Interface contacts:
Residue R7 in chain B contacts residue V10 in chain A (closest heavy-atom distance 4.5 Å).
Residue V8 in chain B contacts residue D11 in chain A (closest heavy-atom distance 4.2 Å).
Residue L100 in chain B interacts with residue D11 in chain A (closest heavy-atom distance 4.8 Å).
Residue L104 in chain B interacts with residue D11 in chain A (closest heavy-atom distance 4.1 Å).
Residue K10 in chain B is in contact with residue R7 in chain A (closest heavy-atom distance 3.0 Å).
Residue V8 in chain B contacts residue V10 in chain A (closest heavy-atom distance 4.8 Å).
Residue F9 in chain B is in contact with residue R7 in chain A (closest heavy-atom distance 3.5 Å).
Residue K11 in chain B contacts residue F5 in chain A (closest heavy-atom distance 4.7 Å).
Residue K107 in chain B contacts residue V10 in chain A (closest heavy-atom distance 3.3 Å).
Residue K107 in chain B interacts with residue D11 in chain A (closest heavy-atom distance 3.8 Å).
Residue K10 in chain B is in contact with residue F5 in chain A (closest heavy-atom distance 4.5 Å).
Residue R103 in chain B interacts with residue D11 in chain A (closest heavy-atom distance 3.8 Å).
Residue V8 in chain B interacts with residue R7 in chain A (closest heavy-atom distance 4.2 Å).
Residue R7 in chain B contacts residue D11 in chain A (closest heavy-atom distance 4.7 Å).
Residue A12 in chain B contacts residue R7 in chain A (closest heavy-atom distance 4.6 Å).

Sequence of chain B:
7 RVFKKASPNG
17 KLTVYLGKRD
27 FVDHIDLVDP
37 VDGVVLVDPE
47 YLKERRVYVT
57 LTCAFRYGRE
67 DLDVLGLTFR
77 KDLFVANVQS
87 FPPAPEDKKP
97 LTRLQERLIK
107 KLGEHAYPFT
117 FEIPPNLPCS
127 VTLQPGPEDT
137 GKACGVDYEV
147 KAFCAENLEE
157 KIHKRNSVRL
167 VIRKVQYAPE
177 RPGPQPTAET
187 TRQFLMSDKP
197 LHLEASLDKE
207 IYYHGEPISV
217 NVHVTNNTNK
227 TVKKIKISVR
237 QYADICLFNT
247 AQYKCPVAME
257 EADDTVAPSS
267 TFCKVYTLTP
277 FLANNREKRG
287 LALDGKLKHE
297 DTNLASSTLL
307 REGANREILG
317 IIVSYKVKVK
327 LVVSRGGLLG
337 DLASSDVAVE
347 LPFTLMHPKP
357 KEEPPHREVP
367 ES

Sequence of chain A:
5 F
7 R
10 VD

This data describes a binding interaction between two proteins.